Sequence of the second protein:
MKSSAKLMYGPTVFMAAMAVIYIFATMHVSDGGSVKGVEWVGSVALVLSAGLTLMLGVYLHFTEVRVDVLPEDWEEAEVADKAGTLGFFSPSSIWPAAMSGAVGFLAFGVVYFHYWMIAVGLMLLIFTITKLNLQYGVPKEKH

These two protein chains interact to form a complex.

Interface contacts:
Residue F14 in the second protein contacts residue G44 in the first protein (closest heavy-atom distance 4.8 Å).
Residue M18 in the second protein is in contact with residue A51 in the first protein (closest heavy-atom distance 4.2 Å).
Residue S3 in the second protein contacts residue E35 in the first protein (closest heavy-atom distance 3.9 Å).
Residue I21 in the second protein interacts with residue T48 in the first protein (closest heavy-atom distance 4.9 Å).
Residue F14 in the second protein is in contact with residue T48 in the first protein (closest heavy-atom distance 3.8 Å).
Residue Y9 in the second protein interacts with residue S37 in the first protein (closest heavy-atom distance 3.9 Å).
Residue G10 in the second protein interacts with residue G44 in the first protein (closest heavy-atom distance 3.9 Å).
Residue F14 in the second protein interacts with residue L47 in the first protein (closest heavy-atom distance 3.6 Å).
Residue L7 in the second protein interacts with residue W40 in the first protein (closest heavy-atom distance 3.5 Å).
Residue E75 in the second protein interacts with residue V25 in the first protein (closest heavy-atom distance 4.1 Å).
Residue K2 in the second protein is in contact with residue E35 in the first protein (closest heavy-atom distance 3.5 Å).
Residue W74 in the second protein is in contact with residue P30 in the first protein (closest heavy-atom distance 4.0 Å).
Residue V29 in the second protein interacts with residue F58 in the first protein (closest heavy-atom distance 4.2 Å).
Residue K6 in the second protein contacts residue R36 in the first protein (closest heavy-atom distance 4.7 Å).
Residue E76 in the second protein is in contact with residue M16 in the first protein (closest heavy-atom distance 3.4 Å).
Residue V13 in the second protein interacts with residue L41 in the first protein (closest heavy-atom distance 3.7 Å).
Residue V13 in the second protein contacts residue T48 in the first protein (closest heavy-atom distance 4.3 Å).
Residue A17 in the second protein interacts with residue F82 in the first protein (closest heavy-atom distance 4.7 Å).
Residue E75 in the second protein is in contact with residue S28 in the first protein (closest heavy-atom distance 2.6 Å).
Residue S3 in the second protein is in contact with residue S28 in the first protein (closest heavy-atom distance 4.9 Å).
Residue V13 in the second protein is in contact with residue G44 in the first protein (closest heavy-atom distance 4.3 Å).
Residue E75 in the second protein contacts residue A26 in the first protein (closest heavy-atom distance 3.4 Å).
Residue E75 in the second protein is in contact with residue M16 in the first protein (closest heavy-atom distance 4.0 Å).
Residue I21 in the second protein is in contact with residue A51 in the first protein (closest heavy-atom distance 4.2 Å).
Residue M18 in the second protein interacts with residue T48 in the first protein (closest heavy-atom distance 4.3 Å).
Residue W74 in the second protein contacts residue A12 in the first protein (closest heavy-atom distance 3.7 Å).
Residue E76 in the second protein is in contact with residue P24 in the first protein (closest heavy-atom distance 4.9 Å).
Residue V29 in the second protein interacts with residue Y75 in the first protein (closest heavy-atom distance 3.5 Å).
Residue I21 in the second protein contacts residue F82 in the first protein (closest heavy-atom distance 3.8 Å).
Residue D31 in the second protein interacts with residue Q68 in the first protein (closest heavy-atom distance 4.3 Å).
Residue E75 in the second protein interacts with residue S29 in the first protein (closest heavy-atom distance 3.0 Å).
Residue W74 in the second protein interacts with residue P13 in the first protein (closest heavy-atom distance 4.1 Å).
Residue E76 in the second protein is in contact with residue Y22 in the first protein (closest heavy-atom distance 2.6 Å).
Residue D73 in the second protein contacts residue S28 in the first protein (closest heavy-atom distance 4.9 Å).
Residue E76 in the second protein interacts with residue Y18 in the first protein (closest heavy-atom distance 4.3 Å).
Residue V69 in the second protein contacts residue P11 in the first protein (closest heavy-atom distance 4.9 Å).
Residue S30 in the second protein is in contact with residue Q68 in the first protein (closest heavy-atom distance 2.6 Å).
Residue H28 in the second protein interacts with residue Y75 in the first protein (closest heavy-atom distance 4.3 Å).
Residue S3 in the second protein interacts with residue W40 in the first protein (closest heavy-atom distance 4.7 Å).
Residue V29 in the second protein interacts with residue Q68 in the first protein (closest heavy-atom distance 4.4 Å).
Residue S3 in the second protein is in contact with residue L34 in the first protein (closest heavy-atom distance 3.2 Å).
Residue V13 in the second protein contacts residue F45 in the first protein (closest heavy-atom distance 3.5 Å).
Residue H61 in the second protein contacts residue S37 in the first protein (closest heavy-atom distance 5.0 Å).
Residue K6 in the second protein contacts residue E35 in the first protein (closest heavy-atom distance 3.2 Å).
Residue W74 in the second protein contacts residue M16 in the first protein (closest heavy-atom distance 3.4 Å).
Residue Y9 in the second protein contacts residue G44 in the first protein (closest heavy-atom distance 5.0 Å).
Residue A17 in the second protein is in contact with residue T48 in the first protein (closest heavy-atom distance 3.4 Å).
Residue Y9 in the second protein interacts with residue W40 in the first protein (closest heavy-atom distance 4.4 Å).
Residue S30 in the second protein is in contact with residue Y75 in the first protein (closest heavy-atom distance 4.3 Å).
Residue E75 in the second protein interacts with residue Y27 in the first protein (closest heavy-atom distance 3.2 Å).
Residue G10 in the second protein contacts residue W40 in the first protein (closest heavy-atom distance 3.8 Å).
Residue K6 in the second protein is in contact with residue W40 in the first protein (closest heavy-atom distance 3.4 Å).
Residue V69 in the second protein interacts with residue A12 in the first protein (closest heavy-atom distance 3.8 Å).
Residue K6 in the second protein contacts residue S37 in the first protein (closest heavy-atom distance 3.5 Å).
Residue Y9 in the second protein interacts with residue L41 in the first protein (closest heavy-atom distance 3.8 Å).

Sequence of the first protein:
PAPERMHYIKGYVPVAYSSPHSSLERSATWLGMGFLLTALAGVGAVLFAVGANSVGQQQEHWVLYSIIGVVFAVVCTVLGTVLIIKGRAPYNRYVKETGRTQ